Sequence of protein 2:
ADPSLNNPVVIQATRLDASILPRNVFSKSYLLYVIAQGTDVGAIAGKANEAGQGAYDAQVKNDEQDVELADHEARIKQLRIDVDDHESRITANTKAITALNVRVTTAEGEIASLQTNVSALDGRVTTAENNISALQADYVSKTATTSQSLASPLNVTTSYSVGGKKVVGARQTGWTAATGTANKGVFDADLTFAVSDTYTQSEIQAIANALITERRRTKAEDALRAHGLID

These two protein chains interact to form a complex.

Sequence of protein 1:
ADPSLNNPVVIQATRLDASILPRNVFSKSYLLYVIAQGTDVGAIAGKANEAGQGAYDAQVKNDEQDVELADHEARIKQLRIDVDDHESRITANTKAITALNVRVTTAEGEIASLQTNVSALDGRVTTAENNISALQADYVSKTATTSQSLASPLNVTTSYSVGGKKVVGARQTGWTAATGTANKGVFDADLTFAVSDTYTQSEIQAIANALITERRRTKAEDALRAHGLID

Contacts between the two chains:
Residue R125 in protein 2 is in contact with residue D123 in protein 1 (closest heavy-atom distance 3.0 Å).
Residue E223 in protein 2 is in contact with residue R218 in protein 1 (closest heavy-atom distance 2.5 Å).
Residue T177 in protein 2 interacts with residue R218 in protein 1 (closest heavy-atom distance 2.7 Å).
Residue L101 in protein 2 contacts residue N102 in protein 1 (closest heavy-atom distance 3.0 Å).
Residue L151 in protein 2 interacts with residue K143 in protein 1 (closest heavy-atom distance 2.3 Å).
Residue Q66 in protein 2 is in contact with residue D67 in protein 1 (closest heavy-atom distance 2.7 Å).
Residue T174 in protein 2 contacts residue K185 in protein 1 (closest heavy-atom distance 3.0 Å).
Residue L231 in protein 2 contacts residue H229 in protein 1 (closest heavy-atom distance 3.0 Å).
Residue R90 in protein 2 is in contact with residue E88 in protein 1 (closest heavy-atom distance 2.6 Å).
Residue A59 in protein 2 is in contact with residue N63 in protein 1 (closest heavy-atom distance 3.0 Å).
Residue G170 in protein 2 contacts residue H229 in protein 1 (closest heavy-atom distance 3.2 Å).
Residue G164 in protein 2 is in contact with residue V157 in protein 1 (closest heavy-atom distance 3.0 Å).
Residue N156 in protein 2 is in contact with residue L151 in protein 1 (closest heavy-atom distance 2.5 Å).
Residue S162 in protein 2 contacts residue N156 in protein 1 (closest heavy-atom distance 2.8 Å).
Residue N63 in protein 2 contacts residue N63 in protein 1 (closest heavy-atom distance 3.0 Å).
Residue D139 in protein 2 interacts with residue S142 in protein 1 (closest heavy-atom distance 2.5 Å).
Residue Q206 in protein 2 interacts with residue V196 in protein 1 (closest heavy-atom distance 2.9 Å).
Residue K167 in protein 2 interacts with residue A228 in protein 1 (closest heavy-atom distance 2.5 Å).
Residue D41 in protein 2 is in contact with residue A14 in protein 1 (closest heavy-atom distance 3.1 Å).
Residue R217 in protein 2 interacts with residue D191 in protein 1 (closest heavy-atom distance 2.5 Å).
Residue H73 in protein 2 interacts with residue E74 in protein 1 (closest heavy-atom distance 3.1 Å).
Residue S162 in protein 2 is in contact with residue V157 in protein 1 (closest heavy-atom distance 2.8 Å).
Residue N156 in protein 2 is in contact with residue S150 in protein 1 (closest heavy-atom distance 3.0 Å).
Residue K48 in protein 2 is in contact with residue N8 in protein 1 (closest heavy-atom distance 2.7 Å).
Residue K167 in protein 2 interacts with residue H229 in protein 1 (closest heavy-atom distance 2.8 Å).
Residue T219 in protein 2 interacts with residue E215 in protein 1 (closest heavy-atom distance 2.8 Å).
Residue G55 in protein 2 contacts residue Q60 in protein 1 (closest heavy-atom distance 3.0 Å).
Residue R76 in protein 2 interacts with residue E74 in protein 1 (closest heavy-atom distance 2.5 Å).
Residue I45 in protein 2 interacts with residue A46 in protein 1 (closest heavy-atom distance 3.1 Å).
Residue R104 in protein 2 is in contact with residue T106 in protein 1 (closest heavy-atom distance 3.1 Å).
Residue T177 in protein 2 is in contact with residue K185 in protein 1 (closest heavy-atom distance 2.6 Å).
Residue D139 in protein 2 interacts with residue T144 in protein 1 (closest heavy-atom distance 2.6 Å).
Residue R125 in protein 2 contacts residue E130 in protein 1 (closest heavy-atom distance 2.5 Å).
Residue Q173 in protein 2 interacts with residue A225 in protein 1 (closest heavy-atom distance 2.8 Å).
Residue E215 in protein 2 is in contact with residue E215 in protein 1 (closest heavy-atom distance 2.8 Å).
Residue N94 in protein 2 contacts residue T95 in protein 1 (closest heavy-atom distance 2.9 Å).
Residue R216 in protein 2 contacts residue L192 in protein 1 (closest heavy-atom distance 2.7 Å).
Residue Q202 in protein 2 interacts with residue S197 in protein 1 (closest heavy-atom distance 2.7 Å).
Residue H87 in protein 2 interacts with residue E88 in protein 1 (closest heavy-atom distance 2.6 Å).
Residue Q173 in protein 2 contacts residue A228 in protein 1 (closest heavy-atom distance 3.0 Å).
Residue D139 in protein 2 is in contact with residue K143 in protein 1 (closest heavy-atom distance 2.6 Å).
Residue N156 in protein 2 contacts residue Q149 in protein 1 (closest heavy-atom distance 3.0 Å).
Residue T180 in protein 2 is in contact with residue F188 in protein 1 (closest heavy-atom distance 2.8 Å).
Residue N132 in protein 2 interacts with residue I133 in protein 1 (closest heavy-atom distance 2.9 Å).
Residue I45 in protein 2 contacts residue V42 in protein 1 (closest heavy-atom distance 2.9 Å).
Residue K167 in protein 2 is in contact with residue R172 in protein 1 (closest heavy-atom distance 3.0 Å).
Residue N94 in protein 2 is in contact with residue I98 in protein 1 (closest heavy-atom distance 3.0 Å).
Residue Q79 in protein 2 contacts residue R81 in protein 1 (closest heavy-atom distance 3.0 Å).
Residue R125 in protein 2 is in contact with residue V126 in protein 1 (closest heavy-atom distance 3.0 Å).
Residue Q173 in protein 2 contacts residue H229 in protein 1 (closest heavy-atom distance 3.1 Å).
Residue S162 in protein 2 interacts with residue Y161 in protein 1 (closest heavy-atom distance 2.9 Å).
Residue R104 in protein 2 interacts with residue E109 in protein 1 (closest heavy-atom distance 2.8 Å).
Residue A171 in protein 2 contacts residue H229 in protein 1 (closest heavy-atom distance 3.0 Å).
Residue L80 in protein 2 interacts with residue R81 in protein 1 (closest heavy-atom distance 3.1 Å).
Residue Y140 in protein 2 interacts with residue K143 in protein 1 (closest heavy-atom distance 3.2 Å).
Residue K48 in protein 2 contacts residue L6 in protein 1 (closest heavy-atom distance 3.2 Å).
Residue T158 in protein 2 is in contact with residue S153 in protein 1 (closest heavy-atom distance 3.0 Å).
Residue G165 in protein 2 contacts residue N156 in protein 1 (closest heavy-atom distance 2.8 Å).
Residue S162 in protein 2 contacts residue L155 in protein 1 (closest heavy-atom distance 2.8 Å).
Residue Q202 in protein 2 contacts residue V196 in protein 1 (closest heavy-atom distance 3.0 Å).